Contacts between the two chains:
Residue K1570 in protein 2 is in contact with residue D196 in protein 1 (closest heavy-atom distance 3.2 Å).
Residue Q1554 in protein 2 is in contact with residue D196 in protein 1 (closest heavy-atom distance 2.8 Å).
Residue G1525 in protein 2 contacts residue S216 in protein 1 (closest heavy-atom distance 3.3 Å).
Residue T529 in protein 2 interacts with residue Y197 in protein 1 (closest heavy-atom distance 3.2 Å).
Residue L1526 in protein 2 contacts residue S216 in protein 1 (closest heavy-atom distance 3.2 Å).
Residue Q1552 in protein 2 interacts with residue V193 in protein 1 (closest heavy-atom distance 3.3 Å).
Residue N1527 in protein 2 contacts residue D215 in protein 1 (closest heavy-atom distance 2.9 Å).
Residue R1578 in protein 2 interacts with residue D222 in protein 1 (closest heavy-atom distance 3.2 Å).
Residue Q1552 in protein 2 contacts residue T192 in protein 1 (closest heavy-atom distance 3.1 Å).
Residue V1549 in protein 2 interacts with residue L189 in protein 1 (closest heavy-atom distance 3.3 Å).
Residue L1557 in protein 2 is in contact with residue K227 in protein 1 (closest heavy-atom distance 3.4 Å).
Residue M164 in protein 2 is in contact with residue A116 in protein 1 (closest heavy-atom distance 2.9 Å).
Residue D170 in protein 2 is in contact with residue R190 in protein 1 (closest heavy-atom distance 3.1 Å).
Residue R163 in protein 2 contacts residue H188 in protein 1 (closest heavy-atom distance 3.3 Å).
Residue P526 in protein 2 contacts residue Y197 in protein 1 (closest heavy-atom distance 3.4 Å).
Residue I1571 in protein 2 is in contact with residue D200 in protein 1 (closest heavy-atom distance 3.2 Å).
Residue R552 in protein 2 interacts with residue T192 in protein 1 (closest heavy-atom distance 2.9 Å).
Residue K528 in protein 2 interacts with residue W230 in protein 1 (closest heavy-atom distance 3.2 Å).
Residue N523 in protein 2 interacts with residue T192 in protein 1 (closest heavy-atom distance 3.3 Å).
Residue R1678 in protein 2 interacts with residue D123 in protein 1 (closest heavy-atom distance 2.9 Å).
Residue V1553 in protein 2 is in contact with residue R194 in protein 1 (closest heavy-atom distance 3.3 Å).
Residue F166 in protein 2 contacts residue H188 in protein 1 (closest heavy-atom distance 3.1 Å).
Residue N1546 in protein 2 interacts with residue A185 in protein 1 (closest heavy-atom distance 3.3 Å).
Residue R1678 in protein 2 interacts with residue E121 in protein 1 (closest heavy-atom distance 3.1 Å).
Residue R165 in protein 2 contacts residue G115 in protein 1 (closest heavy-atom distance 2.7 Å).
Residue Q1554 in protein 2 interacts with residue R194 in protein 1 (closest heavy-atom distance 3.3 Å).
Residue E1361 in protein 2 interacts with residue K180 in protein 1 (closest heavy-atom distance 3.3 Å).
Residue T1656 in protein 2 contacts residue V98 in protein 1 (closest heavy-atom distance 3.3 Å).
Residue D171 in protein 2 contacts residue R190 in protein 1 (closest heavy-atom distance 3.2 Å).
Residue G1550 in protein 2 is in contact with residue T192 in protein 1 (closest heavy-atom distance 3.2 Å).
Residue E1856 in protein 2 interacts with residue G155 in protein 1 (closest heavy-atom distance 3.3 Å).
Residue G1550 in protein 2 contacts residue A191 in protein 1 (closest heavy-atom distance 3.2 Å).
Residue I1571 in protein 2 is in contact with residue K218 in protein 1 (closest heavy-atom distance 3.2 Å).
Residue I1571 in protein 2 contacts residue L220 in protein 1 (closest heavy-atom distance 3.3 Å).
Residue P1853 in protein 2 interacts with residue R154 in protein 1 (closest heavy-atom distance 3.4 Å).
Residue A1682 in protein 2 contacts residue E121 in protein 1 (closest heavy-atom distance 3.3 Å).
Residue D1556 in protein 2 contacts residue Y197 in protein 1 (closest heavy-atom distance 3.2 Å).
Residue K1570 in protein 2 interacts with residue D200 in protein 1 (closest heavy-atom distance 2.7 Å).
Residue H1580 in protein 2 contacts residue K227 in protein 1 (closest heavy-atom distance 2.7 Å).
Residue Y580 in protein 2 is in contact with residue L189 in protein 1 (closest heavy-atom distance 3.3 Å).
Residue Q573 in protein 2 contacts residue T117 in protein 1 (closest heavy-atom distance 3.3 Å).
Residue Y580 in protein 2 is in contact with residue H188 in protein 1 (closest heavy-atom distance 3.2 Å).
Residue R165 in protein 2 interacts with residue A118 in protein 1 (closest heavy-atom distance 3.4 Å).
Residue T1519 in protein 2 contacts residue G212 in protein 1 (closest heavy-atom distance 3.2 Å).
Residue Q1816 in protein 2 is in contact with residue Y153 in protein 1 (closest heavy-atom distance 2.9 Å).
Residue R1532 in protein 2 interacts with residue F219 in protein 1 (closest heavy-atom distance 3.4 Å).
Residue T529 in protein 2 is in contact with residue W230 in protein 1 (closest heavy-atom distance 3.3 Å).
Residue N568 in protein 2 contacts residue D113 in protein 1 (closest heavy-atom distance 3.3 Å).
Residue Q1554 in protein 2 contacts residue W195 in protein 1 (closest heavy-atom distance 3.2 Å).
Residue L530 in protein 2 is in contact with residue Q198 in protein 1 (closest heavy-atom distance 3.3 Å).
Residue Q1522 in protein 2 interacts with residue G214 in protein 1 (closest heavy-atom distance 3.4 Å).
Residue E1856 in protein 2 is in contact with residue I156 in protein 1 (closest heavy-atom distance 2.6 Å).
Residue S1697 in protein 2 is in contact with residue Y100 in protein 1 (closest heavy-atom distance 3.4 Å).
Residue A1521 in protein 2 is in contact with residue S216 in protein 1 (closest heavy-atom distance 3.0 Å).
Residue Q1552 in protein 2 interacts with residue R194 in protein 1 (closest heavy-atom distance 3.4 Å).
Residue Q1552 in protein 2 is in contact with residue A191 in protein 1 (closest heavy-atom distance 3.4 Å).
Residue P526 in protein 2 contacts residue R194 in protein 1 (closest heavy-atom distance 3.4 Å).
Residue R1617 in protein 2 is in contact with residue E233 in protein 1 (closest heavy-atom distance 3.1 Å).
Residue D1675 in protein 2 contacts residue T124 in protein 1 (closest heavy-atom distance 2.4 Å).
Residue N1546 in protein 2 interacts with residue I183 in protein 1 (closest heavy-atom distance 3.3 Å).

The following describes two proteins that form a bound complex.

Sequence of protein 2:
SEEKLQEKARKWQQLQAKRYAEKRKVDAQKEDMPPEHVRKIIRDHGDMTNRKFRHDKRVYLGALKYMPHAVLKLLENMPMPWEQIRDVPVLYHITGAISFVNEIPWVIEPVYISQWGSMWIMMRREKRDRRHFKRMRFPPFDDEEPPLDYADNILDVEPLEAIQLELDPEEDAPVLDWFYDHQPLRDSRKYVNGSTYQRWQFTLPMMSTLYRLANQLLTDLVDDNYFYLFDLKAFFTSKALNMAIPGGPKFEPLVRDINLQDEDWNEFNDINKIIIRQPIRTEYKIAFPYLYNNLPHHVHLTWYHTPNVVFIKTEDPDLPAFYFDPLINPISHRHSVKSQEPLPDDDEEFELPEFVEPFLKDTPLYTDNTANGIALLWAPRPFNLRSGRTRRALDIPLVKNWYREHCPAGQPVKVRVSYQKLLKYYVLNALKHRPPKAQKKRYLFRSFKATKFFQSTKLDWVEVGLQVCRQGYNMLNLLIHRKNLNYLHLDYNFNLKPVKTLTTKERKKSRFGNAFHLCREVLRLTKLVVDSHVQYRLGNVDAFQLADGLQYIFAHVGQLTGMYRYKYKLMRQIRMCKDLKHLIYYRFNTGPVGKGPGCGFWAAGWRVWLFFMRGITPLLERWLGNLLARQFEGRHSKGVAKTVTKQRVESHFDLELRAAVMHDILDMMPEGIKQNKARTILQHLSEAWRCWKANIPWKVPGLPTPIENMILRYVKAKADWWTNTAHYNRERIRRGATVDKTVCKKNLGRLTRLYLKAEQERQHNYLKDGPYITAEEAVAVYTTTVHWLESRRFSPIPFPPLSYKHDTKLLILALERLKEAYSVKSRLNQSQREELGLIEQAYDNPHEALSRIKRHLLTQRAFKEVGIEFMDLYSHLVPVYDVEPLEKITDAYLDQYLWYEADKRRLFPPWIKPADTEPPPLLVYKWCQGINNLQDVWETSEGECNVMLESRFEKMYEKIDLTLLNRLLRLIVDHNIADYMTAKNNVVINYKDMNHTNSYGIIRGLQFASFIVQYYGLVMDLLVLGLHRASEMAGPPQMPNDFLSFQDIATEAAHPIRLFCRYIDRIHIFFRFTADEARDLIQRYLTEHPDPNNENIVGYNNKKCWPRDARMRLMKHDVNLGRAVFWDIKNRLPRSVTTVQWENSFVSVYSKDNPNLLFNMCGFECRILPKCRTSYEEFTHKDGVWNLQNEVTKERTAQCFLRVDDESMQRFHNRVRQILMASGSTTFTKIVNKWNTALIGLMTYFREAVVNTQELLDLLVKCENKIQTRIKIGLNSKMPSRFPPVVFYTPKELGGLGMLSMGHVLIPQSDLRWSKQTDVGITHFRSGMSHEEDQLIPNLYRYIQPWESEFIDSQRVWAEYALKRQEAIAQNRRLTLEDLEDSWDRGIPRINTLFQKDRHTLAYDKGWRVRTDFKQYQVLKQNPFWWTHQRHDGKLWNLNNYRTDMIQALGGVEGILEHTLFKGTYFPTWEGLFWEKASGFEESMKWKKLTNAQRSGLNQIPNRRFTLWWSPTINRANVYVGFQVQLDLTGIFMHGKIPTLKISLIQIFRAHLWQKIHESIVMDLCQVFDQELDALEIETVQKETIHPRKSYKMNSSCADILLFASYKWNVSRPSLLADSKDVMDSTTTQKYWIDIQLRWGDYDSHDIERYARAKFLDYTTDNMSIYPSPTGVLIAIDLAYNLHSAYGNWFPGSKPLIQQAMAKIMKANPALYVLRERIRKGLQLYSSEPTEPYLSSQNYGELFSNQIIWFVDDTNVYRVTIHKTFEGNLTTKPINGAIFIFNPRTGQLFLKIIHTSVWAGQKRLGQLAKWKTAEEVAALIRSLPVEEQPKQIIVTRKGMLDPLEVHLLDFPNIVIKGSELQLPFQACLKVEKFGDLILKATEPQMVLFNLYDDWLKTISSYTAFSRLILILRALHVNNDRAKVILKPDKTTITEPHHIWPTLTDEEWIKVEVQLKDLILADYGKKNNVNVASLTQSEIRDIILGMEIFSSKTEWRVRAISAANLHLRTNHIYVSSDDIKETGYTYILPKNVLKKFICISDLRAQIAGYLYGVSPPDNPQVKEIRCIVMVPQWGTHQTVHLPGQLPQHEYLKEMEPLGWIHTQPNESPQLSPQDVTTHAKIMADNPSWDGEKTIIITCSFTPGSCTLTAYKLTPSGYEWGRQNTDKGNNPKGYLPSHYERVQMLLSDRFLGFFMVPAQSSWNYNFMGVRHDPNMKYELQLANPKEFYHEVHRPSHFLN

Sequence of protein 1:
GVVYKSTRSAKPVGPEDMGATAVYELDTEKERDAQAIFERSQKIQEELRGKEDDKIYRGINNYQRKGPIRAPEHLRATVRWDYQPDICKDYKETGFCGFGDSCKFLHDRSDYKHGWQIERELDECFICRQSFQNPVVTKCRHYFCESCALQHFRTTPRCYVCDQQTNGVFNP